Contacts between the two chains:
Residue Q113 in protein 1 contacts residue F54 in protein 2 (closest heavy-atom distance 4.5 Å).
Residue E111 in protein 1 interacts with residue E55 in protein 2 (closest heavy-atom distance 4.5 Å).
Residue G110 in protein 1 interacts with residue E55 in protein 2 (closest heavy-atom distance 4.5 Å).
Residue S112 in protein 1 interacts with residue Q57 in protein 2 (closest heavy-atom distance 4.7 Å).

Sequence of protein 1:
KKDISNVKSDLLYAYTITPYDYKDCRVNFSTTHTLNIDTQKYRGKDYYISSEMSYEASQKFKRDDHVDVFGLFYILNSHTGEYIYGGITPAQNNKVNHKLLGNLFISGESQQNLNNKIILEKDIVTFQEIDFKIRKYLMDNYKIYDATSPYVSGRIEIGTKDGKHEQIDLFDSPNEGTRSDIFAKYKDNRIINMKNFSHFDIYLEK

Sequence of protein 2:
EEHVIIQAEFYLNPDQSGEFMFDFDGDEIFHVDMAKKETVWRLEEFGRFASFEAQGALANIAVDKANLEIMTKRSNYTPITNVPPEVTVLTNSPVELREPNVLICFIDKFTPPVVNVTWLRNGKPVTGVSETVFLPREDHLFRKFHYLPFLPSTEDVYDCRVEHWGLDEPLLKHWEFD

The following describes two proteins that form a bound complex.